Residue-level contacts at the interface:
Residue I66 in chain A contacts residue A57 in chain B (closest heavy-atom distance 3.6 Å).
Residue P25 in chain A is in contact with residue A34 in chain B (closest heavy-atom distance 4.2 Å).
Residue L21 in chain A is in contact with residue A31 in chain B (closest heavy-atom distance 4.0 Å).
Residue V69 in chain A is in contact with residue V35 in chain B (closest heavy-atom distance 3.4 Å).
Residue M28 in chain A is in contact with residue I38 in chain B (closest heavy-atom distance 3.4 Å).
Residue A24 in chain A contacts residue I38 in chain B (closest heavy-atom distance 3.4 Å).
Residue I66 in chain A contacts residue L56 in chain B (closest heavy-atom distance 3.8 Å).
Residue V69 in chain A is in contact with residue V60 in chain B (closest heavy-atom distance 3.9 Å).
Residue G29 in chain A interacts with residue Y41 in chain B (closest heavy-atom distance 3.3 Å).
Residue V18 in chain A contacts residue I27 in chain B (closest heavy-atom distance 4.7 Å).
Residue V69 in chain A contacts residue A31 in chain B (closest heavy-atom distance 4.6 Å).
Residue K10 in chain A is in contact with residue A20 in chain B (closest heavy-atom distance 3.8 Å).
Residue L73 in chain A contacts residue A31 in chain B (closest heavy-atom distance 3.8 Å).
Residue L73 in chain A is in contact with residue M61 in chain B (closest heavy-atom distance 3.5 Å).
Residue K10 in chain A is in contact with residue Y71 in chain B (closest heavy-atom distance 3.3 Å).
Residue L73 in chain A interacts with residue V60 in chain B (closest heavy-atom distance 3.7 Å).
Residue L21 in chain A contacts residue A34 in chain B (closest heavy-atom distance 3.6 Å).
Residue P25 in chain A contacts residue I38 in chain B (closest heavy-atom distance 3.4 Å).
Residue V69 in chain A interacts with residue A34 in chain B (closest heavy-atom distance 4.2 Å).
Residue P55 in chain A contacts residue I46 in chain B (closest heavy-atom distance 4.3 Å).
Residue V62 in chain A contacts residue L42 in chain B (closest heavy-atom distance 3.1 Å).
Residue F63 in chain A interacts with residue L56 in chain B (closest heavy-atom distance 4.5 Å).
Residue G65 in chain A is in contact with residue L42 in chain B (closest heavy-atom distance 3.9 Å).
Residue V62 in chain A interacts with residue I44 in chain B (closest heavy-atom distance 3.7 Å).
Residue P55 in chain A interacts with residue I44 in chain B (closest heavy-atom distance 4.8 Å).
Residue L77 in chain A contacts residue G67 in chain B (closest heavy-atom distance 4.6 Å).
Residue V62 in chain A contacts residue Y41 in chain B (closest heavy-atom distance 4.1 Å).
Residue A59 in chain A interacts with residue I44 in chain B (closest heavy-atom distance 4.3 Å).
Residue L14 in chain A is in contact with residue I27 in chain B (closest heavy-atom distance 3.6 Å).
Residue A70 in chain A contacts residue V60 in chain B (closest heavy-atom distance 3.9 Å).
Residue L73 in chain A contacts residue M28 in chain B (closest heavy-atom distance 4.1 Å).
Residue I76 in chain A is in contact with residue I27 in chain B (closest heavy-atom distance 3.5 Å).
Residue L73 in chain A is in contact with residue I27 in chain B (closest heavy-atom distance 4.6 Å).
Residue F63 in chain A contacts residue F53 in chain B (closest heavy-atom distance 4.0 Å).
Residue M61 in chain A contacts residue Y41 in chain B (closest heavy-atom distance 3.7 Å).
Residue I76 in chain A contacts residue L68 in chain B (closest heavy-atom distance 4.6 Å).
Residue P25 in chain A interacts with residue G37 in chain B (closest heavy-atom distance 3.8 Å).
Residue Q58 in chain A is in contact with residue I44 in chain B (closest heavy-atom distance 4.1 Å).
Residue V62 in chain A is in contact with residue F53 in chain B (closest heavy-atom distance 4.2 Å).
Residue P25 in chain A interacts with residue Y41 in chain B (closest heavy-atom distance 4.3 Å).
Residue V62 in chain A interacts with residue S43 in chain B (closest heavy-atom distance 4.0 Å).
Residue V69 in chain A interacts with residue A57 in chain B (closest heavy-atom distance 4.0 Å).
Residue L22 in chain A is in contact with residue L30 in chain B (closest heavy-atom distance 4.0 Å).
Residue L22 in chain A contacts residue Y33 in chain B (closest heavy-atom distance 4.5 Å).
Residue I66 in chain A is in contact with residue L42 in chain B (closest heavy-atom distance 3.0 Å).
Residue I66 in chain A contacts residue V60 in chain B (closest heavy-atom distance 4.0 Å).
Residue V18 in chain A is in contact with residue L30 in chain B (closest heavy-atom distance 3.8 Å).
Residue Q58 in chain A interacts with residue S43 in chain B (closest heavy-atom distance 4.6 Å).
Residue L77 in chain A interacts with residue L68 in chain B (closest heavy-atom distance 3.8 Å).
Residue L21 in chain A contacts residue I27 in chain B (closest heavy-atom distance 4.6 Å).
Residue A24 in chain A interacts with residue A34 in chain B (closest heavy-atom distance 4.7 Å).
Residue L77 in chain A is in contact with residue Y71 in chain B (closest heavy-atom distance 4.1 Å).
Residue L77 in chain A contacts residue G64 in chain B (closest heavy-atom distance 4.4 Å).
Residue M28 in chain A interacts with residue Y41 in chain B (closest heavy-atom distance 2.8 Å).
Residue M61 in chain A interacts with residue L42 in chain B (closest heavy-atom distance 4.7 Å).
Residue P25 in chain A is in contact with residue Y33 in chain B (closest heavy-atom distance 4.5 Å).
Residue Q58 in chain A interacts with residue T45 in chain B (closest heavy-atom distance 4.7 Å).
Residue I66 in chain A contacts residue F53 in chain B (closest heavy-atom distance 3.6 Å).
Residue F63 in chain A contacts residue I44 in chain B (closest heavy-atom distance 4.7 Å).
Residue K10 in chain A is in contact with residue V16 in chain B (closest heavy-atom distance 3.9 Å).

Sequence of chain B:
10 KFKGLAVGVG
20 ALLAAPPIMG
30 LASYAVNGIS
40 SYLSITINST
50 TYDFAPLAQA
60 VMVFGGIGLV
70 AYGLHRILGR

Sequence of chain A:
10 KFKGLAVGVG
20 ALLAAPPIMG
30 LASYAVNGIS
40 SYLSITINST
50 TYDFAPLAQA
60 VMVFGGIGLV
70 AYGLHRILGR

These two protein chains interact to form a complex.